Residue-level contacts at the interface:
Residue I224 in protein 2 is in contact with residue I8 in protein 1 (closest heavy-atom distance 3.7 Å).
Residue K127 in protein 2 is in contact with residue I8 in protein 1 (closest heavy-atom distance 3.7 Å).
Residue V183 in protein 2 interacts with residue G6 in protein 1 (closest heavy-atom distance 3.6 Å).
Residue M27 in protein 2 contacts residue R11 in protein 1 (closest heavy-atom distance 4.7 Å).
Residue W235 in protein 2 is in contact with residue A5 in protein 1 (closest heavy-atom distance 3.5 Å).
Residue V183 in protein 2 is in contact with residue A5 in protein 1 (closest heavy-atom distance 4.0 Å).
Residue N231 in protein 2 is in contact with residue G6 in protein 1 (closest heavy-atom distance 2.9 Å).
Residue L179 in protein 2 is in contact with residue G6 in protein 1 (closest heavy-atom distance 3.6 Å).
Residue L48 in protein 2 contacts residue R11 in protein 1 (closest heavy-atom distance 3.5 Å).
Residue N180 in protein 2 interacts with residue I8 in protein 1 (closest heavy-atom distance 2.9 Å).
Residue L223 in protein 2 is in contact with residue R12 in protein 1 (closest heavy-atom distance 4.2 Å).
Residue E19 in protein 2 contacts residue R11 in protein 1 (closest heavy-atom distance 2.8 Å).
Residue N231 in protein 2 interacts with residue A5 in protein 1 (closest heavy-atom distance 2.6 Å).
Residue L227 in protein 2 contacts residue I8 in protein 1 (closest heavy-atom distance 4.1 Å).
Residue K54 in protein 2 interacts with residue G10 in protein 1 (closest heavy-atom distance 3.6 Å).
Residue L227 in protein 2 contacts residue P9 in protein 1 (closest heavy-atom distance 3.7 Å).
Residue V51 in protein 2 is in contact with residue R11 in protein 1 (closest heavy-atom distance 3.6 Å).
Residue K54 in protein 2 interacts with residue P9 in protein 1 (closest heavy-atom distance 3.9 Å).
Residue V51 in protein 2 interacts with residue G10 in protein 1 (closest heavy-atom distance 3.3 Å).
Residue L234 in protein 2 contacts residue A5 in protein 1 (closest heavy-atom distance 3.1 Å).
Residue N47 in protein 2 contacts residue R11 in protein 1 (closest heavy-atom distance 3.8 Å).
Residue G176 in protein 2 is in contact with residue I8 in protein 1 (closest heavy-atom distance 4.1 Å).
Residue N47 in protein 2 contacts residue G10 in protein 1 (closest heavy-atom distance 4.8 Å).
Residue L179 in protein 2 interacts with residue I8 in protein 1 (closest heavy-atom distance 3.5 Å).
Residue K54 in protein 2 is in contact with residue I8 in protein 1 (closest heavy-atom distance 3.6 Å).
Residue E187 in protein 2 is in contact with residue A5 in protein 1 (closest heavy-atom distance 3.0 Å).
Residue D220 in protein 2 is in contact with residue R12 in protein 1 (closest heavy-atom distance 2.7 Å).

Sequence of protein 2:
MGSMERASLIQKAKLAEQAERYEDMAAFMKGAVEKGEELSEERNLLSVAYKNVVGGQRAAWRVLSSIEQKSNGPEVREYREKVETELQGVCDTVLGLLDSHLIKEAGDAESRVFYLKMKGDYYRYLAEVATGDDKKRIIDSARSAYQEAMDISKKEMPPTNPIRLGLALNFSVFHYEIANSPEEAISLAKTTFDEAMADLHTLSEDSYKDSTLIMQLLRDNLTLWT

This data describes a binding interaction between two proteins.

Sequence of protein 1:
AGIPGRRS